Sequence of protein 2:
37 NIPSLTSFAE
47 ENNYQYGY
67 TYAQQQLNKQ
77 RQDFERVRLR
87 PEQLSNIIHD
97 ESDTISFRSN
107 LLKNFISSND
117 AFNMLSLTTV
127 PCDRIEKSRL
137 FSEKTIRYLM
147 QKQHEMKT

These two protein chains interact to form a complex.

Sequence of protein 1:
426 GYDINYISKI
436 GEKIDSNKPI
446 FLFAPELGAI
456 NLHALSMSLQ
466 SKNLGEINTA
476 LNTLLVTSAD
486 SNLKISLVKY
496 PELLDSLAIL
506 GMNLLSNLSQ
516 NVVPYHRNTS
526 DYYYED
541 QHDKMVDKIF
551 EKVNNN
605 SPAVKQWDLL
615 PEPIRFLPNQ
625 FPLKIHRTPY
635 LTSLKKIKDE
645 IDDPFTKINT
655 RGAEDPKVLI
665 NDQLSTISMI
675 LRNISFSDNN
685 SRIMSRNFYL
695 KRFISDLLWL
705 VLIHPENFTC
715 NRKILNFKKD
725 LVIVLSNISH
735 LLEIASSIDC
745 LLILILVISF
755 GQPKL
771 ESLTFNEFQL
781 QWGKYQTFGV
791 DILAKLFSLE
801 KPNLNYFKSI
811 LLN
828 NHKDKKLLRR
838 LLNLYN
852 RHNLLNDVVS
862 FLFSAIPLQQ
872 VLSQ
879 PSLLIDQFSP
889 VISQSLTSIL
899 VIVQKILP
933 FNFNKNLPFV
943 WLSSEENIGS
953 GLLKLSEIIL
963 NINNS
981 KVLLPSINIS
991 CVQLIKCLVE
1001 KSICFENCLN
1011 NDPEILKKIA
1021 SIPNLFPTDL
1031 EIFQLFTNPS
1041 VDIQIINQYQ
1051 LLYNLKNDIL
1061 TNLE

Interface contacts:
Residue K723 in protein 1 is in contact with residue S98 in protein 2 (closest heavy-atom distance 3.8 Å).
Residue F680 in protein 1 contacts residue L85 in protein 2 (closest heavy-atom distance 3.3 Å).
Residue H734 in protein 1 is in contact with residue E81 in protein 2 (closest heavy-atom distance 3.2 Å).
Residue Y785 in protein 1 is in contact with residue D96 in protein 2 (closest heavy-atom distance 4.2 Å).
Residue N683 in protein 1 interacts with residue R77 in protein 2 (closest heavy-atom distance 4.0 Å).
Residue I429 in protein 1 is in contact with residue L108 in protein 2 (closest heavy-atom distance 3.7 Å).
Residue R686 in protein 1 is in contact with residue R77 in protein 2 (closest heavy-atom distance 4.1 Å).
Residue K642 in protein 1 is in contact with residue E97 in protein 2 (closest heavy-atom distance 3.8 Å).
Residue I645 in protein 1 is in contact with residue N110 in protein 2 (closest heavy-atom distance 3.3 Å).
Residue N683 in protein 1 is in contact with residue R82 in protein 2 (closest heavy-atom distance 3.9 Å).
Residue P496 in protein 1 contacts residue Y52 in protein 2 (closest heavy-atom distance 3.8 Å).
Residue G436 in protein 1 is in contact with residue R104 in protein 2 (closest heavy-atom distance 3.2 Å).
Residue Y785 in protein 1 is in contact with residue H95 in protein 2 (closest heavy-atom distance 3.3 Å).
Residue R690 in protein 1 is in contact with residue F44 in protein 2 (closest heavy-atom distance 3.9 Å).
Residue I641 in protein 1 is in contact with residue S98 in protein 2 (closest heavy-atom distance 4.1 Å).
Residue R716 in protein 1 interacts with residue D99 in protein 2 (closest heavy-atom distance 4.1 Å).
Residue H734 in protein 1 is in contact with residue R84 in protein 2 (closest heavy-atom distance 3.4 Å).
Residue V493 in protein 1 contacts residue Y52 in protein 2 (closest heavy-atom distance 3.9 Å).
Residue R686 in protein 1 interacts with residue F44 in protein 2 (closest heavy-atom distance 4.2 Å).
Residue R686 in protein 1 interacts with residue Y50 in protein 2 (closest heavy-atom distance 2.9 Å).
Residue K795 in protein 1 contacts residue R84 in protein 2 (closest heavy-atom distance 3.1 Å).
Residue D682 in protein 1 interacts with residue E81 in protein 2 (closest heavy-atom distance 3.3 Å).
Residue N731 in protein 1 contacts residue R84 in protein 2 (closest heavy-atom distance 4.0 Å).
Residue I429 in protein 1 is in contact with residue F111 in protein 2 (closest heavy-atom distance 3.6 Å).
Residue R686 in protein 1 interacts with residue N49 in protein 2 (closest heavy-atom distance 3.4 Å).
Residue H734 in protein 1 is in contact with residue F44 in protein 2 (closest heavy-atom distance 4.2 Å).
Residue Y785 in protein 1 is in contact with residue D99 in protein 2 (closest heavy-atom distance 4.1 Å).
Residue D646 in protein 1 is in contact with residue N106 in protein 2 (closest heavy-atom distance 3.5 Å).
Residue S681 in protein 1 interacts with residue L85 in protein 2 (closest heavy-atom distance 3.8 Å).
Residue D682 in protein 1 is in contact with residue Q78 in protein 2 (closest heavy-atom distance 3.4 Å).
Residue S685 in protein 1 contacts residue L85 in protein 2 (closest heavy-atom distance 3.3 Å).
Residue D646 in protein 1 contacts residue N110 in protein 2 (closest heavy-atom distance 2.6 Å).
Residue L735 in protein 1 contacts residue F44 in protein 2 (closest heavy-atom distance 3.7 Å).
Residue Y634 in protein 1 is in contact with residue D96 in protein 2 (closest heavy-atom distance 3.3 Å).
Residue K723 in protein 1 is in contact with residue D96 in protein 2 (closest heavy-atom distance 2.6 Å).
Residue S433 in protein 1 contacts residue R104 in protein 2 (closest heavy-atom distance 3.6 Å).
Residue R686 in protein 1 contacts residue E46 in protein 2 (closest heavy-atom distance 2.6 Å).
Residue I645 in protein 1 contacts residue I101 in protein 2 (closest heavy-atom distance 3.8 Å).
Residue V493 in protein 1 contacts residue Y50 in protein 2 (closest heavy-atom distance 4.2 Å).
Residue I645 in protein 1 is in contact with residue F103 in protein 2 (closest heavy-atom distance 3.7 Å).
Residue D646 in protein 1 contacts residue K109 in protein 2 (closest heavy-atom distance 3.3 Å).
Residue N653 in protein 1 is in contact with residue L107 in protein 2 (closest heavy-atom distance 4.0 Å).
Residue K723 in protein 1 interacts with residue D99 in protein 2 (closest heavy-atom distance 2.5 Å).
Residue D440 in protein 1 contacts residue R104 in protein 2 (closest heavy-atom distance 3.1 Å).
Residue K494 in protein 1 contacts residue Y52 in protein 2 (closest heavy-atom distance 3.2 Å).
Residue L638 in protein 1 contacts residue S98 in protein 2 (closest heavy-atom distance 3.7 Å).
Residue L719 in protein 1 contacts residue S98 in protein 2 (closest heavy-atom distance 3.9 Å).
Residue E437 in protein 1 interacts with residue R104 in protein 2 (closest heavy-atom distance 3.6 Å).
Residue D647 in protein 1 is in contact with residue N110 in protein 2 (closest heavy-atom distance 3.4 Å).
Residue R690 in protein 1 interacts with residue E46 in protein 2 (closest heavy-atom distance 3.6 Å).
Residue D682 in protein 1 is in contact with residue R82 in protein 2 (closest heavy-atom distance 2.6 Å).
Residue I652 in protein 1 is in contact with residue F103 in protein 2 (closest heavy-atom distance 3.6 Å).
Residue I645 in protein 1 contacts residue N106 in protein 2 (closest heavy-atom distance 3.5 Å).
Residue G783 in protein 1 is in contact with residue H95 in protein 2 (closest heavy-atom distance 3.8 Å).
Residue L735 in protein 1 is in contact with residue L41 in protein 2 (closest heavy-atom distance 3.8 Å).
Residue W782 in protein 1 contacts residue D96 in protein 2 (closest heavy-atom distance 4.2 Å).
Residue R716 in protein 1 contacts residue I101 in protein 2 (closest heavy-atom distance 4.2 Å).
Residue N731 in protein 1 contacts residue L85 in protein 2 (closest heavy-atom distance 3.8 Å).
Residue R716 in protein 1 interacts with residue S98 in protein 2 (closest heavy-atom distance 3.3 Å).
Residue I429 in protein 1 interacts with residue I112 in protein 2 (closest heavy-atom distance 4.1 Å).